These two protein chains interact to form a complex.

Interface contacts:
Residue V74 in the first protein contacts residue A56 in the second protein (closest heavy-atom distance 5.0 Å).
Residue G162 in the first protein is in contact with residue A59 in the second protein (closest heavy-atom distance 4.2 Å).
Residue E72 in the first protein is in contact with residue G57 in the second protein (closest heavy-atom distance 4.3 Å).
Residue G161 in the first protein is in contact with residue G58 in the second protein (closest heavy-atom distance 4.0 Å).
Residue G75 in the first protein is in contact with residue I55 in the second protein (closest heavy-atom distance 4.3 Å).
Residue G161 in the first protein is in contact with residue A59 in the second protein (closest heavy-atom distance 4.4 Å).
Residue G162 in the first protein interacts with residue G58 in the second protein (closest heavy-atom distance 3.6 Å).

Sequence of the first protein:
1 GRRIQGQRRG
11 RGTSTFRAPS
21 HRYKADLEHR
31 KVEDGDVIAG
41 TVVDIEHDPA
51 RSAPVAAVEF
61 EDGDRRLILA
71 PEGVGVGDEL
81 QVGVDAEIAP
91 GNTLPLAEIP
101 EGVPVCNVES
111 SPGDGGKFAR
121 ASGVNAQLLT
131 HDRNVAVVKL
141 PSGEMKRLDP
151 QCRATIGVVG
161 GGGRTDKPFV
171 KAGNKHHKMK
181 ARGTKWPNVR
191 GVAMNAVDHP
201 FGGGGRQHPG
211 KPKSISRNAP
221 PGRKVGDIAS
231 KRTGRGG

Sequence of the second protein:
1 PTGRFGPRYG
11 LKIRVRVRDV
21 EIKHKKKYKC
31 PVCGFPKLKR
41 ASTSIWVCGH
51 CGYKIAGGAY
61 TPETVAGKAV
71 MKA